These two protein chains interact to form a complex.

Contacts between the two chains:
Residue Y108 in chain B interacts with residue T72 in chain A (closest heavy-atom distance 3.8 Å).
Residue T17 in chain B contacts residue I75 in chain A (closest heavy-atom distance 5.0 Å).
Residue N3 in chain B contacts residue Y96 in chain A (closest heavy-atom distance 2.9 Å).
Residue F13 in chain B is in contact with residue L79 in chain A (closest heavy-atom distance 4.2 Å).
Residue M1 in chain B interacts with residue P95 in chain A (closest heavy-atom distance 4.9 Å).
Residue T17 in chain B contacts residue I83 in chain A (closest heavy-atom distance 4.2 Å).
Residue L61 in chain B contacts residue L97 in chain A (closest heavy-atom distance 4.8 Å).
Residue I14 in chain B contacts residue F87 in chain A (closest heavy-atom distance 3.9 Å).
Residue G62 in chain B interacts with residue P95 in chain A (closest heavy-atom distance 4.4 Å).
Residue L10 in chain B interacts with residue Y96 in chain A (closest heavy-atom distance 3.6 Å).
Residue I6 in chain B contacts residue Y96 in chain A (closest heavy-atom distance 3.6 Å).
Residue N3 in chain B is in contact with residue D94 in chain A (closest heavy-atom distance 3.1 Å).
Residue I20 in chain B interacts with residue A76 in chain A (closest heavy-atom distance 4.0 Å).
Residue G62 in chain B is in contact with residue Q99 in chain A (closest heavy-atom distance 4.9 Å).
Residue I14 in chain B interacts with residue L80 in chain A (closest heavy-atom distance 4.7 Å).
Residue T17 in chain B is in contact with residue L80 in chain A (closest heavy-atom distance 3.9 Å).
Residue T17 in chain B is in contact with residue A76 in chain A (closest heavy-atom distance 3.5 Å).
Residue N63 in chain B is in contact with residue T98 in chain A (closest heavy-atom distance 3.6 Å).
Residue E60 in chain B is in contact with residue P95 in chain A (closest heavy-atom distance 3.4 Å).
Residue I18 in chain B is in contact with residue L80 in chain A (closest heavy-atom distance 4.3 Å).
Residue L59 in chain B contacts residue P95 in chain A (closest heavy-atom distance 3.8 Å).
Residue L21 in chain B is in contact with residue L80 in chain A (closest heavy-atom distance 4.2 Å).
Residue L59 in chain B interacts with residue Y96 in chain A (closest heavy-atom distance 4.7 Å).
Residue G62 in chain B is in contact with residue L97 in chain A (closest heavy-atom distance 3.2 Å).
Residue G62 in chain B contacts residue T98 in chain A (closest heavy-atom distance 3.6 Å).
Residue G62 in chain B interacts with residue Y96 in chain A (closest heavy-atom distance 3.1 Å).
Residue L21 in chain B is in contact with residue F77 in chain A (closest heavy-atom distance 3.8 Å).
Residue I20 in chain B interacts with residue L79 in chain A (closest heavy-atom distance 5.0 Å).
Residue L10 in chain B interacts with residue F87 in chain A (closest heavy-atom distance 3.6 Å).
Residue N3 in chain B is in contact with residue L90 in chain A (closest heavy-atom distance 3.7 Å).
Residue N63 in chain B is in contact with residue D94 in chain A (closest heavy-atom distance 3.6 Å).
Residue T17 in chain B contacts residue L79 in chain A (closest heavy-atom distance 3.6 Å).
Residue L61 in chain B is in contact with residue Y96 in chain A (closest heavy-atom distance 3.7 Å).
Residue N63 in chain B is in contact with residue P95 in chain A (closest heavy-atom distance 3.3 Å).
Residue L21 in chain B is in contact with residue A76 in chain A (closest heavy-atom distance 3.8 Å).
Residue L21 in chain B interacts with residue K73 in chain A (closest heavy-atom distance 4.3 Å).
Residue L61 in chain B interacts with residue P95 in chain A (closest heavy-atom distance 4.6 Å).
Residue I14 in chain B contacts residue I83 in chain A (closest heavy-atom distance 3.7 Å).
Residue N3 in chain B interacts with residue P95 in chain A (closest heavy-atom distance 3.6 Å).
Residue L10 in chain B contacts residue I83 in chain A (closest heavy-atom distance 4.5 Å).
Residue F13 in chain B contacts residue I83 in chain A (closest heavy-atom distance 3.6 Å).
Residue E60 in chain B is in contact with residue Y96 in chain A (closest heavy-atom distance 5.0 Å).
Residue I20 in chain B interacts with residue T72 in chain A (closest heavy-atom distance 4.2 Å).

Sequence of chain B:
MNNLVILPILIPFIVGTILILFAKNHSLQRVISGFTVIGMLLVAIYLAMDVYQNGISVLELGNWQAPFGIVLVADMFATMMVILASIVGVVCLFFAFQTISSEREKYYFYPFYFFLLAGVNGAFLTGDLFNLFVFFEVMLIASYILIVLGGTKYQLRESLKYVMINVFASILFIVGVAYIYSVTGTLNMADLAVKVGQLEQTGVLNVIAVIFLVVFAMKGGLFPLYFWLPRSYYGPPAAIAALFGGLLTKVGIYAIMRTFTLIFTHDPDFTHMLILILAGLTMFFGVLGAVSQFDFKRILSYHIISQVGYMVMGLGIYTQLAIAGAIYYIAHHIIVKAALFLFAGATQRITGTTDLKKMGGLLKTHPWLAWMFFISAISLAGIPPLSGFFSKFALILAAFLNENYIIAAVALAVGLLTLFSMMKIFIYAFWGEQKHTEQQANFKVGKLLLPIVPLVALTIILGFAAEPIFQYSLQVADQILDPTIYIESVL

Sequence of chain A:
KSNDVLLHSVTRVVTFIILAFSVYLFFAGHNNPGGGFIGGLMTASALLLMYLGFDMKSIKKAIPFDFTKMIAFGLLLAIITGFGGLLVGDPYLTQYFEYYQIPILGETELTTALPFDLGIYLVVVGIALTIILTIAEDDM